Sequence of chain A:
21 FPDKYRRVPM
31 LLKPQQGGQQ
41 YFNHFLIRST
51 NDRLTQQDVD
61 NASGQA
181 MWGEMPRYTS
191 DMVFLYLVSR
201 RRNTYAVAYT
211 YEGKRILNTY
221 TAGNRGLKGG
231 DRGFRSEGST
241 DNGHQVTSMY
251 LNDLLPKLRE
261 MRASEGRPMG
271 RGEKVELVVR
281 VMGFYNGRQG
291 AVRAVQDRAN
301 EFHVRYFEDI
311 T

The following describes two proteins that form a bound complex.

Interface contacts:
Residue F307 in chain A interacts with residue V57 in chain B (closest heavy-atom distance 3.9 Å).
Residue M181 in chain A contacts residue Y39 in chain B (closest heavy-atom distance 4.3 Å).
Residue V279 in chain A interacts with residue I54 in chain B (closest heavy-atom distance 4.4 Å).
Residue V292 in chain A interacts with residue T55 in chain B (closest heavy-atom distance 4.2 Å).
Residue Q289 in chain A contacts residue M62 in chain B (closest heavy-atom distance 3.4 Å).
Residue F194 in chain A is in contact with residue G33 in chain B (closest heavy-atom distance 4.3 Å).
Residue Y209 in chain A contacts residue H32 in chain B (closest heavy-atom distance 4.1 Å).
Residue Y211 in chain A contacts residue G33 in chain B (closest heavy-atom distance 3.4 Å).
Residue E308 in chain A interacts with residue T42 in chain B (closest heavy-atom distance 3.9 Å).
Residue Y306 in chain A interacts with residue E46 in chain B (closest heavy-atom distance 4.2 Å).
Residue E308 in chain A contacts residue V45 in chain B (closest heavy-atom distance 3.9 Å).
Residue Q296 in chain A contacts residue P53 in chain B (closest heavy-atom distance 3.4 Å).
Residue R280 in chain A is in contact with residue S36 in chain B (closest heavy-atom distance 2.9 Å).
Residue V304 in chain A interacts with residue I54 in chain B (closest heavy-atom distance 3.7 Å).
Residue R280 in chain A is in contact with residue T42 in chain B (closest heavy-atom distance 3.4 Å).
Residue F307 in chain A contacts residue I54 in chain B (closest heavy-atom distance 3.7 Å).
Residue Y211 in chain A is in contact with residue G34 in chain B (closest heavy-atom distance 3.3 Å).
Residue I310 in chain A contacts residue T42 in chain B (closest heavy-atom distance 4.1 Å).
Residue Y196 in chain A is in contact with residue S36 in chain B (closest heavy-atom distance 4.3 Å).
Residue T311 in chain A contacts residue P43 in chain B (closest heavy-atom distance 3.7 Å).
Residue V304 in chain A contacts residue V48 in chain B (closest heavy-atom distance 3.9 Å).
Residue G213 in chain A is in contact with residue G33 in chain B (closest heavy-atom distance 4.2 Å).
Residue R280 in chain A interacts with residue F38 in chain B (closest heavy-atom distance 3.3 Å).
Residue F284 in chain A interacts with residue R69 in chain B (closest heavy-atom distance 3.5 Å).
Residue Q289 in chain A contacts residue D58 in chain B (closest heavy-atom distance 3.9 Å).
Residue F307 in chain A interacts with residue E46 in chain B (closest heavy-atom distance 3.3 Å).
Residue F307 in chain A contacts residue I61 in chain B (closest heavy-atom distance 4.1 Å).
Residue I310 in chain A contacts residue P43 in chain B (closest heavy-atom distance 4.1 Å).
Residue R288 in chain A contacts residue D58 in chain B (closest heavy-atom distance 2.4 Å).
Residue Y188 in chain A contacts residue G34 in chain B (closest heavy-atom distance 4.3 Å).
Residue V292 in chain A is in contact with residue I54 in chain B (closest heavy-atom distance 4.5 Å).
Residue Q296 in chain A interacts with residue T55 in chain B (closest heavy-atom distance 3.9 Å).
Residue Y285 in chain A contacts residue M62 in chain B (closest heavy-atom distance 4.4 Å).
Residue M185 in chain A is in contact with residue Y39 in chain B (closest heavy-atom distance 3.5 Å).
Residue R293 in chain A is in contact with residue T55 in chain B (closest heavy-atom distance 4.2 Å).
Residue F307 in chain A is in contact with residue D58 in chain B (closest heavy-atom distance 3.3 Å).
Residue R305 in chain A contacts residue V48 in chain B (closest heavy-atom distance 3.6 Å).
Residue V292 in chain A is in contact with residue D58 in chain B (closest heavy-atom distance 3.3 Å).
Residue Y196 in chain A interacts with residue H32 in chain B (closest heavy-atom distance 3.4 Å).
Residue P186 in chain A contacts residue V45 in chain B (closest heavy-atom distance 3.6 Å).
Residue V281 in chain A interacts with residue D58 in chain B (closest heavy-atom distance 4.3 Å).
Residue D309 in chain A is in contact with residue M44 in chain B (closest heavy-atom distance 3.1 Å).
Residue V295 in chain A is in contact with residue I54 in chain B (closest heavy-atom distance 3.6 Å).
Residue F284 in chain A is in contact with residue V65 in chain B (closest heavy-atom distance 3.5 Å).
Residue E308 in chain A interacts with residue M44 in chain B (closest heavy-atom distance 3.7 Å).
Residue F307 in chain A contacts residue V45 in chain B (closest heavy-atom distance 4.4 Å).
Residue E184 in chain A interacts with residue E47 in chain B (closest heavy-atom distance 3.4 Å).
Residue Q296 in chain A interacts with residue I54 in chain B (closest heavy-atom distance 3.1 Å).
Residue T210 in chain A is in contact with residue G33 in chain B (closest heavy-atom distance 3.8 Å).
Residue F194 in chain A is in contact with residue H32 in chain B (closest heavy-atom distance 4.2 Å).
Residue R288 in chain A contacts residue M62 in chain B (closest heavy-atom distance 3.5 Å).
Residue D309 in chain A contacts residue P43 in chain B (closest heavy-atom distance 3.2 Å).
Residue D309 in chain A contacts residue T42 in chain B (closest heavy-atom distance 3.2 Å).
Residue D309 in chain A interacts with residue I61 in chain B (closest heavy-atom distance 3.1 Å).
Residue R280 in chain A contacts residue Y39 in chain B (closest heavy-atom distance 4.0 Å).
Residue F284 in chain A is in contact with residue M62 in chain B (closest heavy-atom distance 3.8 Å).
Residue F307 in chain A is in contact with residue V48 in chain B (closest heavy-atom distance 4.3 Å).
Residue R288 in chain A is in contact with residue I61 in chain B (closest heavy-atom distance 3.4 Å).
Residue Y306 in chain A interacts with residue E47 in chain B (closest heavy-atom distance 3.8 Å).
Residue F194 in chain A contacts residue G34 in chain B (closest heavy-atom distance 3.4 Å).

Sequence of chain B:
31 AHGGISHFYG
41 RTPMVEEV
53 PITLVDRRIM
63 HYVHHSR